Sequence of the first protein:
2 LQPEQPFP

The following describes two proteins that form a bound complex.

Residue-level contacts at the interface:
Residue Y38 in the second protein is in contact with residue P4 in the first protein (closest heavy-atom distance 3.5 Å).
Residue Y38 in the second protein contacts residue F8 in the first protein (closest heavy-atom distance 4.6 Å).
Residue W56 in the second protein contacts residue P7 in the first protein (closest heavy-atom distance 3.8 Å).
Residue Y38 in the second protein interacts with residue Q6 in the first protein (closest heavy-atom distance 3.6 Å).
Residue Y97 in the second protein interacts with residue P4 in the first protein (closest heavy-atom distance 4.2 Å).
Residue Y98 in the second protein interacts with residue E5 in the first protein (closest heavy-atom distance 4.8 Å).
Residue Y31 in the second protein interacts with residue P4 in the first protein (closest heavy-atom distance 3.9 Å).
Residue W56 in the second protein interacts with residue Q6 in the first protein (closest heavy-atom distance 3.8 Å).
Residue P101 in the second protein interacts with residue E5 in the first protein (closest heavy-atom distance 4.0 Å).
Residue T100 in the second protein is in contact with residue E5 in the first protein (closest heavy-atom distance 1.9 Å).
Residue W56 in the second protein interacts with residue F8 in the first protein (closest heavy-atom distance 3.4 Å).
Residue Y97 in the second protein interacts with residue Q6 in the first protein (closest heavy-atom distance 3.8 Å).
Residue Y98 in the second protein contacts residue Q3 in the first protein (closest heavy-atom distance 5.0 Å).
Residue Y31 in the second protein interacts with residue Q3 in the first protein (closest heavy-atom distance 3.2 Å).
Residue Y98 in the second protein is in contact with residue P4 in the first protein (closest heavy-atom distance 3.2 Å).
Residue N34 in the second protein contacts residue F8 in the first protein (closest heavy-atom distance 4.1 Å).
Residue Y31 in the second protein contacts residue L2 in the first protein (closest heavy-atom distance 4.2 Å).
Residue K36 in the second protein interacts with residue F8 in the first protein (closest heavy-atom distance 3.3 Å).

Sequence of the second protein:
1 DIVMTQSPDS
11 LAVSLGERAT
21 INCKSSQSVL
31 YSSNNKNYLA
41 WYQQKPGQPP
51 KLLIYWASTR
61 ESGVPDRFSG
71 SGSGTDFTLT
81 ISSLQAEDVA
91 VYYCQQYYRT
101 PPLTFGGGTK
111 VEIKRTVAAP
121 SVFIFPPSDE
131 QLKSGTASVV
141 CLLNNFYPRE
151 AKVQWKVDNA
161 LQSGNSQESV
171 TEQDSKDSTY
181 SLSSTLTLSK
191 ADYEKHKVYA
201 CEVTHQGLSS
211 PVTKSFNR